Sequence of protein 2:
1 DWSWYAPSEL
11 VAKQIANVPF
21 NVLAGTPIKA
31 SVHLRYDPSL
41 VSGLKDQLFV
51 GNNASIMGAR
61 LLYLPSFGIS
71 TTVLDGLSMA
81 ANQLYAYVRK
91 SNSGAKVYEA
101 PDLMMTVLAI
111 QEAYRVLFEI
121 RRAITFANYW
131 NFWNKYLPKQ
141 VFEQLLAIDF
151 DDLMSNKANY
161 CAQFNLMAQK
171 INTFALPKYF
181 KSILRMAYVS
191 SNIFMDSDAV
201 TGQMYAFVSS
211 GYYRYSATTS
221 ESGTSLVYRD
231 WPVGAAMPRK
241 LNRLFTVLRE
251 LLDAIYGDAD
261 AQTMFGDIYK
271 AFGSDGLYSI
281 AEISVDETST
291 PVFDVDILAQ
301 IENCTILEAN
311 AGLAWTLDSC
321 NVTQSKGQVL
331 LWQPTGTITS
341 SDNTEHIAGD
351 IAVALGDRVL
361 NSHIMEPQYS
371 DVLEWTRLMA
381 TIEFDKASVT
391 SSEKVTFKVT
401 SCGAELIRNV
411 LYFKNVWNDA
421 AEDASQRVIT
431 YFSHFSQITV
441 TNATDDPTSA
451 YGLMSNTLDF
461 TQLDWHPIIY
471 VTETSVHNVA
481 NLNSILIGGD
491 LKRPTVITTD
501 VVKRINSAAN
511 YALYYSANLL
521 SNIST

Contacts between the two chains:
Residue Q14 in protein 2 is in contact with residue W133 in protein 1 (closest heavy-atom distance 3.4 Å).
Residue F20 in protein 2 interacts with residue Q14 in protein 1 (closest heavy-atom distance 3.3 Å).
Residue P19 in protein 2 contacts residue I15 in protein 1 (closest heavy-atom distance 4.2 Å).
Residue F132 in protein 2 is in contact with residue V11 in protein 1 (closest heavy-atom distance 3.4 Å).
Residue W133 in protein 2 contacts residue V11 in protein 1 (closest heavy-atom distance 3.5 Å).
Residue P7 in protein 2 contacts residue F132 in protein 1 (closest heavy-atom distance 4.4 Å).
Residue I15 in protein 2 is in contact with residue N21 in protein 1 (closest heavy-atom distance 3.3 Å).
Residue I15 in protein 2 is in contact with residue F132 in protein 1 (closest heavy-atom distance 4.2 Å).
Residue Q14 in protein 2 is in contact with residue P19 in protein 1 (closest heavy-atom distance 3.8 Å).
Residue V18 in protein 2 interacts with residue Q14 in protein 1 (closest heavy-atom distance 4.5 Å).
Residue N17 in protein 2 is in contact with residue P19 in protein 1 (closest heavy-atom distance 2.9 Å).
Residue P19 in protein 2 contacts residue A16 in protein 1 (closest heavy-atom distance 4.8 Å).
Residue F132 in protein 2 is in contact with residue I15 in protein 1 (closest heavy-atom distance 4.2 Å).
Residue N17 in protein 2 is in contact with residue V18 in protein 1 (closest heavy-atom distance 3.5 Å).
Residue W133 in protein 2 interacts with residue Q14 in protein 1 (closest heavy-atom distance 3.4 Å).
Residue F132 in protein 2 interacts with residue P7 in protein 1 (closest heavy-atom distance 4.4 Å).
Residue P19 in protein 2 contacts residue P19 in protein 1 (closest heavy-atom distance 4.9 Å).
Residue N21 in protein 2 interacts with residue Q14 in protein 1 (closest heavy-atom distance 4.1 Å).
Residue V11 in protein 2 contacts residue F132 in protein 1 (closest heavy-atom distance 3.4 Å).
Residue P19 in protein 2 interacts with residue V18 in protein 1 (closest heavy-atom distance 4.9 Å).
Residue P19 in protein 2 contacts residue N17 in protein 1 (closest heavy-atom distance 2.9 Å).
Residue Q14 in protein 2 contacts residue V18 in protein 1 (closest heavy-atom distance 4.5 Å).
Residue W133 in protein 2 interacts with residue I15 in protein 1 (closest heavy-atom distance 3.3 Å).
Residue Q14 in protein 2 contacts residue F20 in protein 1 (closest heavy-atom distance 3.3 Å).
Residue N17 in protein 2 interacts with residue N17 in protein 1 (closest heavy-atom distance 2.8 Å).
Residue V18 in protein 2 is in contact with residue P19 in protein 1 (closest heavy-atom distance 4.9 Å).
Residue Q14 in protein 2 is in contact with residue N21 in protein 1 (closest heavy-atom distance 4.1 Å).
Residue I15 in protein 2 interacts with residue P19 in protein 1 (closest heavy-atom distance 4.2 Å).
Residue V18 in protein 2 is in contact with residue N17 in protein 1 (closest heavy-atom distance 3.5 Å).
Residue I15 in protein 2 is in contact with residue W133 in protein 1 (closest heavy-atom distance 3.3 Å).
Residue V11 in protein 2 interacts with residue W133 in protein 1 (closest heavy-atom distance 3.5 Å).
Residue P19 in protein 2 interacts with residue Q14 in protein 1 (closest heavy-atom distance 3.8 Å).
Residue N21 in protein 2 interacts with residue I15 in protein 1 (closest heavy-atom distance 3.3 Å).
Residue A16 in protein 2 is in contact with residue P19 in protein 1 (closest heavy-atom distance 4.8 Å).
Residue K13 in protein 2 contacts residue K13 in protein 1 (closest heavy-atom distance 3.9 Å).

The following describes two proteins that form a bound complex.

Sequence of protein 1:
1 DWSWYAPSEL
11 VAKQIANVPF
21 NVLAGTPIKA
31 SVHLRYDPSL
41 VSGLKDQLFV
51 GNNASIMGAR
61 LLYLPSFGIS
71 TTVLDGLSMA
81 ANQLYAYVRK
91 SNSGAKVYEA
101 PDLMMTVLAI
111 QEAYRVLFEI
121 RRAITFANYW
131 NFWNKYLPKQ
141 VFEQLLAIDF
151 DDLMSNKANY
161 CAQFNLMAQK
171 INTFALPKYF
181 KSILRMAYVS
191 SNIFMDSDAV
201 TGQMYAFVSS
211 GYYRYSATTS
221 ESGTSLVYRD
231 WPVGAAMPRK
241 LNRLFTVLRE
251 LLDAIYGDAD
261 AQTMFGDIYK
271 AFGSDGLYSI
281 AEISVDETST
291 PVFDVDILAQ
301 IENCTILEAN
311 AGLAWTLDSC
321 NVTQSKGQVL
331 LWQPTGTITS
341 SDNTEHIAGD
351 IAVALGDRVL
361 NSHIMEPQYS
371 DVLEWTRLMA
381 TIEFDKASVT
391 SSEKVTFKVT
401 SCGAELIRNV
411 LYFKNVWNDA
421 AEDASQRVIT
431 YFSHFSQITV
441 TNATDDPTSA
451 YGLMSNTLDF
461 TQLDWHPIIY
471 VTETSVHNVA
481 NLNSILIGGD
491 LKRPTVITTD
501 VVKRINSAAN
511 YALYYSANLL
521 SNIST